Sequence of chain B:
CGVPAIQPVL

Sequence of chain A:
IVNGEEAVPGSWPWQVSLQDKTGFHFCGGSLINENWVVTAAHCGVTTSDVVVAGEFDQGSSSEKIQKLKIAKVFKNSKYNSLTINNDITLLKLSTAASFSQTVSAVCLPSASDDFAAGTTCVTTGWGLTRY

Contacts between the two chains:
Residue Q101 in chain A is in contact with residue A5 in chain B (closest heavy-atom distance 3.6 Å).
Residue L108 in chain A contacts residue C1 in chain B (closest heavy-atom distance 4.9 Å).
Residue W14 in chain A contacts residue G2 in chain B (closest heavy-atom distance 4.0 Å).
Residue P13 in chain A interacts with residue P4 in chain B (closest heavy-atom distance 3.8 Å).
Residue S11 in chain A contacts residue I6 in chain B (closest heavy-atom distance 3.3 Å).
Residue V8 in chain A interacts with residue I6 in chain B (closest heavy-atom distance 3.9 Å).
Residue W12 in chain A contacts residue P8 in chain B (closest heavy-atom distance 3.5 Å).
Residue S11 in chain A interacts with residue Q7 in chain B (closest heavy-atom distance 3.9 Å).
Residue W14 in chain A contacts residue V3 in chain B (closest heavy-atom distance 4.5 Å).
Residue V8 in chain A interacts with residue V9 in chain B (closest heavy-atom distance 3.9 Å).
Residue V8 in chain A is in contact with residue Q7 in chain B (closest heavy-atom distance 4.5 Å).
Residue G10 in chain A is in contact with residue I6 in chain B (closest heavy-atom distance 4.0 Å).
Residue E5 in chain A contacts residue V9 in chain B (closest heavy-atom distance 4.1 Å).
Residue C107 in chain A contacts residue C1 in chain B (closest heavy-atom distance 2.0 Å).
Residue V106 in chain A is in contact with residue G2 in chain B (closest heavy-atom distance 4.2 Å).
Residue W12 in chain A interacts with residue L10 in chain B (closest heavy-atom distance 4.2 Å).
Residue A105 in chain A interacts with residue G2 in chain B (closest heavy-atom distance 2.9 Å).
Residue A105 in chain A is in contact with residue C1 in chain B (closest heavy-atom distance 3.5 Å).
Residue E5 in chain A interacts with residue L10 in chain B (closest heavy-atom distance 4.0 Å).
Residue Q101 in chain A contacts residue I6 in chain B (closest heavy-atom distance 4.4 Å).
Residue P9 in chain A interacts with residue I6 in chain B (closest heavy-atom distance 3.8 Å).
Residue S11 in chain A interacts with residue P8 in chain B (closest heavy-atom distance 3.6 Å).
Residue V106 in chain A contacts residue C1 in chain B (closest heavy-atom distance 3.7 Å).
Residue S11 in chain A contacts residue P4 in chain B (closest heavy-atom distance 3.6 Å).
Residue A105 in chain A contacts residue V3 in chain B (closest heavy-atom distance 5.0 Å).
Residue S104 in chain A contacts residue P4 in chain B (closest heavy-atom distance 5.0 Å).
Residue C107 in chain A contacts residue G2 in chain B (closest heavy-atom distance 3.6 Å).
Residue T102 in chain A is in contact with residue I6 in chain B (closest heavy-atom distance 4.0 Å).
Residue V122 in chain A interacts with residue L10 in chain B (closest heavy-atom distance 4.0 Å).
Residue W14 in chain A is in contact with residue P4 in chain B (closest heavy-atom distance 3.7 Å).
Residue V8 in chain A contacts residue P8 in chain B (closest heavy-atom distance 5.0 Å).

The following describes two proteins that form a bound complex.